The following describes two proteins that form a bound complex.

Sequence of protein 2:
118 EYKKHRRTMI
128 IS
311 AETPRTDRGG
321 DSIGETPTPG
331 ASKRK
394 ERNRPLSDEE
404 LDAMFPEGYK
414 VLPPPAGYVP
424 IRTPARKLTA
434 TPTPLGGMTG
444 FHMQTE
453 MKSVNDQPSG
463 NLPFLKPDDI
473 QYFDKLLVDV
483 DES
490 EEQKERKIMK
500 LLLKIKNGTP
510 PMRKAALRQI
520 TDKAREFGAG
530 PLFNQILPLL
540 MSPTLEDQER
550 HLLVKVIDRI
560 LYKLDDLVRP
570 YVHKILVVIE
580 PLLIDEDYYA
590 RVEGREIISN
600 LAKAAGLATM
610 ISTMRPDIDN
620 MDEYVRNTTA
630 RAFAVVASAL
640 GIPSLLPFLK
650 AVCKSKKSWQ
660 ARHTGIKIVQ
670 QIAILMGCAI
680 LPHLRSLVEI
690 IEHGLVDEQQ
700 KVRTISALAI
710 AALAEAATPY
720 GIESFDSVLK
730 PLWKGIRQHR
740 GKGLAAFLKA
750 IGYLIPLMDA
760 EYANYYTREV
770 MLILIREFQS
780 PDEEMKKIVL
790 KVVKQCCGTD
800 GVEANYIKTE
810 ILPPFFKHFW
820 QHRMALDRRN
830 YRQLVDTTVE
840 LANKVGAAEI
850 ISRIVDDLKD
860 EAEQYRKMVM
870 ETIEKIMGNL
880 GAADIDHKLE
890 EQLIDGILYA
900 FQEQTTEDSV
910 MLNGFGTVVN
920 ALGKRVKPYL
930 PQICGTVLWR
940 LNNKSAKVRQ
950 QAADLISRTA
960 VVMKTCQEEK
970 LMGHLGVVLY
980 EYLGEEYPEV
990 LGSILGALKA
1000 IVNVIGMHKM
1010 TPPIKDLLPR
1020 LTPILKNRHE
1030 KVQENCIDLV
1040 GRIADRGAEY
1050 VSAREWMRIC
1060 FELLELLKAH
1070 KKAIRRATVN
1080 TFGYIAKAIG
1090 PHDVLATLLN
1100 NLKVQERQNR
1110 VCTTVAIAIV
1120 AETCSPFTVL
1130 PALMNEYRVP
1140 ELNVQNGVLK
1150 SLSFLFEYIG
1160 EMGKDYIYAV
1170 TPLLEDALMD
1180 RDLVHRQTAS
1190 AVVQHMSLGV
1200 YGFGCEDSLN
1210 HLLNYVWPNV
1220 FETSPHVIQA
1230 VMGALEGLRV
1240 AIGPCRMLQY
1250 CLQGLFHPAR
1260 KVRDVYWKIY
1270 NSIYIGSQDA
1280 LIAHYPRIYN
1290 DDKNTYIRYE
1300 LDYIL

Residue-level contacts at the interface:
Residue K430 in protein 2 contacts residue P293 in protein 1 (closest heavy-atom distance 4.3 Å).
Residue T436 in protein 2 is in contact with residue R277 in protein 1 (closest heavy-atom distance 4.6 Å).
Residue T436 in protein 2 contacts residue Y274 in protein 1 (closest heavy-atom distance 2.7 Å).
Residue G439 in protein 2 contacts residue V272 in protein 1 (closest heavy-atom distance 4.3 Å).
Residue L438 in protein 2 is in contact with residue V272 in protein 1 (closest heavy-atom distance 2.1 Å).
Residue A433 in protein 2 interacts with residue I292 in protein 1 (closest heavy-atom distance 3.0 Å).
Residue L438 in protein 2 is in contact with residue M273 in protein 1 (closest heavy-atom distance 2.8 Å).
Residue R429 in protein 2 interacts with residue D291 in protein 1 (closest heavy-atom distance 3.5 Å).
Residue T434 in protein 2 is in contact with residue V272 in protein 1 (closest heavy-atom distance 2.8 Å).
Residue A433 in protein 2 contacts residue M273 in protein 1 (closest heavy-atom distance 4.2 Å).
Residue L431 in protein 2 interacts with residue I292 in protein 1 (closest heavy-atom distance 5.0 Å).
Residue T434 in protein 2 interacts with residue Y274 in protein 1 (closest heavy-atom distance 4.9 Å).
Residue P437 in protein 2 contacts residue M273 in protein 1 (closest heavy-atom distance 1.4 Å).
Residue P437 in protein 2 interacts with residue I275 in protein 1 (closest heavy-atom distance 4.8 Å).
Residue R429 in protein 2 interacts with residue I292 in protein 1 (closest heavy-atom distance 4.2 Å).
Residue T434 in protein 2 interacts with residue M273 in protein 1 (closest heavy-atom distance 3.4 Å).
Residue P437 in protein 2 contacts residue V272 in protein 1 (closest heavy-atom distance 1.4 Å).
Residue P437 in protein 2 contacts residue Y274 in protein 1 (closest heavy-atom distance 1.7 Å).
Residue T436 in protein 2 contacts residue M273 in protein 1 (closest heavy-atom distance 4.1 Å).
Residue K430 in protein 2 contacts residue I292 in protein 1 (closest heavy-atom distance 3.0 Å).
Residue K430 in protein 2 interacts with residue D291 in protein 1 (closest heavy-atom distance 4.4 Å).
Residue L438 in protein 2 contacts residue Y274 in protein 1 (closest heavy-atom distance 2.5 Å).
Residue P437 in protein 2 interacts with residue P271 in protein 1 (closest heavy-atom distance 5.0 Å).
Residue P435 in protein 2 is in contact with residue V272 in protein 1 (closest heavy-atom distance 4.1 Å).
Residue T434 in protein 2 is in contact with residue I292 in protein 1 (closest heavy-atom distance 4.4 Å).
Residue A433 in protein 2 interacts with residue D291 in protein 1 (closest heavy-atom distance 4.1 Å).
Residue T436 in protein 2 interacts with residue V272 in protein 1 (closest heavy-atom distance 4.9 Å).

Sequence of protein 1:
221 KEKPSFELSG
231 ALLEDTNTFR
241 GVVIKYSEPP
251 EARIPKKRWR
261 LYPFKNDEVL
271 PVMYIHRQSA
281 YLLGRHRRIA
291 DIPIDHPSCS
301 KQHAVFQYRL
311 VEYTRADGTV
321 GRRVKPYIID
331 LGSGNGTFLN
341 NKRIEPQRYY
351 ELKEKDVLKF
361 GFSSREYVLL